Sequence of protein 2:
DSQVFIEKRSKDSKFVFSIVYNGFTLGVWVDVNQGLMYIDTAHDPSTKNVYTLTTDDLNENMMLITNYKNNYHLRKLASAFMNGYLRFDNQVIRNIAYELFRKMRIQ

Sequence of protein 1:
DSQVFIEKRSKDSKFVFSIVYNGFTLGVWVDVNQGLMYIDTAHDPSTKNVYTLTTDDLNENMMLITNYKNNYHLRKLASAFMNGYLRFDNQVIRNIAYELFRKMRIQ

Residue-level contacts at the interface:
Residue G84 in protein 1 interacts with residue Y68 in protein 2 (closest heavy-atom distance 3.0 Å).
Residue M82 in protein 1 contacts residue A78 in protein 2 (closest heavy-atom distance 3.9 Å).
Residue I106 in protein 1 contacts residue M82 in protein 2 (closest heavy-atom distance 3.7 Å).
Residue Y68 in protein 1 is in contact with residue M82 in protein 2 (closest heavy-atom distance 3.2 Å).
Residue I106 in protein 1 contacts residue F101 in protein 2 (closest heavy-atom distance 3.5 Å).
Residue I106 in protein 1 contacts residue F81 in protein 2 (closest heavy-atom distance 3.8 Å).
Residue I106 in protein 1 interacts with residue I106 in protein 2 (closest heavy-atom distance 4.6 Å).
Residue L64 in protein 1 is in contact with residue I106 in protein 2 (closest heavy-atom distance 4.3 Å).
Residue M82 in protein 1 interacts with residue S79 in protein 2 (closest heavy-atom distance 4.5 Å).
Residue M82 in protein 1 is in contact with residue I65 in protein 2 (closest heavy-atom distance 4.4 Å).
Residue I65 in protein 1 is in contact with residue F81 in protein 2 (closest heavy-atom distance 3.7 Å).
Residue I65 in protein 1 interacts with residue M82 in protein 2 (closest heavy-atom distance 4.4 Å).
Residue Y85 in protein 1 contacts residue K76 in protein 2 (closest heavy-atom distance 4.8 Å).
Residue I106 in protein 1 interacts with residue R102 in protein 2 (closest heavy-atom distance 3.7 Å).
Residue Q107 in protein 1 contacts residue R102 in protein 2 (closest heavy-atom distance 3.5 Å).
Residue S79 in protein 1 interacts with residue M82 in protein 2 (closest heavy-atom distance 4.5 Å).
Residue R102 in protein 1 interacts with residue I106 in protein 2 (closest heavy-atom distance 3.7 Å).
Residue Y98 in protein 1 is in contact with residue I106 in protein 2 (closest heavy-atom distance 4.8 Å).
Residue I106 in protein 1 interacts with residue Y98 in protein 2 (closest heavy-atom distance 4.8 Å).
Residue N83 in protein 1 contacts residue Y68 in protein 2 (closest heavy-atom distance 3.4 Å).
Residue S79 in protein 1 is in contact with residue N83 in protein 2 (closest heavy-atom distance 3.3 Å).
Residue R75 in protein 1 interacts with residue M82 in protein 2 (closest heavy-atom distance 2.9 Å).
Residue Y68 in protein 1 contacts residue N83 in protein 2 (closest heavy-atom distance 3.4 Å).
Residue Y68 in protein 1 interacts with residue G84 in protein 2 (closest heavy-atom distance 3.0 Å).
Residue K76 in protein 1 is in contact with residue N83 in protein 2 (closest heavy-atom distance 3.5 Å).
Residue K76 in protein 1 interacts with residue Y85 in protein 2 (closest heavy-atom distance 4.8 Å).
Residue N83 in protein 1 contacts residue S79 in protein 2 (closest heavy-atom distance 3.3 Å).
Residue F81 in protein 1 interacts with residue Y68 in protein 2 (closest heavy-atom distance 4.2 Å).
Residue N83 in protein 1 is in contact with residue R75 in protein 2 (closest heavy-atom distance 4.4 Å).
Residue A78 in protein 1 interacts with residue M82 in protein 2 (closest heavy-atom distance 3.9 Å).
Residue Y68 in protein 1 interacts with residue F81 in protein 2 (closest heavy-atom distance 4.2 Å).
Residue A78 in protein 1 is in contact with residue I106 in protein 2 (closest heavy-atom distance 4.5 Å).
Residue I65 in protein 1 contacts residue Y98 in protein 2 (closest heavy-atom distance 4.5 Å).
Residue N83 in protein 1 interacts with residue K76 in protein 2 (closest heavy-atom distance 3.5 Å).
Residue I106 in protein 1 contacts residue L64 in protein 2 (closest heavy-atom distance 4.3 Å).
Residue S79 in protein 1 is in contact with residue S79 in protein 2 (closest heavy-atom distance 4.7 Å).
Residue R102 in protein 1 contacts residue Q107 in protein 2 (closest heavy-atom distance 3.5 Å).
Residue L64 in protein 1 interacts with residue M82 in protein 2 (closest heavy-atom distance 3.5 Å).
Residue M82 in protein 1 interacts with residue I106 in protein 2 (closest heavy-atom distance 3.7 Å).
Residue M82 in protein 1 interacts with residue M82 in protein 2 (closest heavy-atom distance 3.8 Å).
Residue M82 in protein 1 contacts residue L64 in protein 2 (closest heavy-atom distance 3.5 Å).
Residue Y98 in protein 1 is in contact with residue I65 in protein 2 (closest heavy-atom distance 4.5 Å).
Residue M104 in protein 1 interacts with residue I106 in protein 2 (closest heavy-atom distance 4.5 Å).
Residue I106 in protein 1 is in contact with residue M104 in protein 2 (closest heavy-atom distance 4.5 Å).
Residue F81 in protein 1 contacts residue I65 in protein 2 (closest heavy-atom distance 3.7 Å).
Residue M82 in protein 1 interacts with residue R75 in protein 2 (closest heavy-atom distance 2.9 Å).
Residue F81 in protein 1 contacts residue I106 in protein 2 (closest heavy-atom distance 3.8 Å).
Residue F101 in protein 1 contacts residue I106 in protein 2 (closest heavy-atom distance 3.5 Å).
Residue I106 in protein 1 contacts residue A78 in protein 2 (closest heavy-atom distance 4.5 Å).
Residue R75 in protein 1 is in contact with residue N83 in protein 2 (closest heavy-atom distance 4.4 Å).
Residue M82 in protein 1 interacts with residue Y68 in protein 2 (closest heavy-atom distance 3.2 Å).

This data describes a binding interaction between two proteins.